Interface contacts:
Residue G11 in chain A contacts residue K16 in chain B (closest heavy-atom distance 3.3 Å).
Residue S31 in chain A interacts with residue V6 in chain B (closest heavy-atom distance 3.4 Å).
Residue S48 in chain A is in contact with residue V6 in chain B (closest heavy-atom distance 2.9 Å).
Residue Q20 in chain A contacts residue V8 in chain B (closest heavy-atom distance 3.7 Å).
Residue V44 in chain A is in contact with residue R10 in chain B (closest heavy-atom distance 3.4 Å).
Residue Q45 in chain A is in contact with residue G9 in chain B (closest heavy-atom distance 3.4 Å).
Residue T21 in chain A interacts with residue G9 in chain B (closest heavy-atom distance 3.2 Å).
Residue T15 in chain A interacts with residue G15 in chain B (closest heavy-atom distance 3.2 Å).
Residue T74 in chain A interacts with residue S4 in chain B (closest heavy-atom distance 2.8 Å).
Residue C27 in chain A is in contact with residue V8 in chain B (closest heavy-atom distance 3.7 Å).
Residue P13 in chain A is in contact with residue K16 in chain B (closest heavy-atom distance 3.6 Å).
Residue R22 in chain A contacts residue V8 in chain B (closest heavy-atom distance 3.4 Å).
Residue T21 in chain A contacts residue V8 in chain B (closest heavy-atom distance 2.9 Å).
Residue E43 in chain A contacts residue L13 in chain B (closest heavy-atom distance 3.0 Å).
Residue I14 in chain A interacts with residue L13 in chain B (closest heavy-atom distance 3.9 Å).
Residue T49 in chain A is in contact with residue V5 in chain B (closest heavy-atom distance 3.6 Å).
Residue I46 in chain A is in contact with residue V8 in chain B (closest heavy-atom distance 2.7 Å).
Residue T15 in chain A is in contact with residue L13 in chain B (closest heavy-atom distance 3.6 Å).
Residue Q19 in chain A contacts residue R10 in chain B (closest heavy-atom distance 2.9 Å).
Residue V44 in chain A interacts with residue I11 in chain B (closest heavy-atom distance 2.8 Å).
Residue T119 in chain A interacts with residue I11 in chain B (closest heavy-atom distance 3.3 Å).
Residue Q45 in chain A is in contact with residue I7 in chain B (closest heavy-atom distance 3.5 Å).
Residue L155 in chain A is in contact with residue L13 in chain B (closest heavy-atom distance 3.7 Å).
Residue I75 in chain A is in contact with residue V5 in chain B (closest heavy-atom distance 3.5 Å).
Residue Q39 in chain A is in contact with residue R10 in chain B (closest heavy-atom distance 2.6 Å).
Residue A76 in chain A contacts residue V5 in chain B (closest heavy-atom distance 2.9 Å).
Residue R120 in chain A contacts residue I11 in chain B (closest heavy-atom distance 3.6 Å).
Residue R22 in chain A is in contact with residue I7 in chain B (closest heavy-atom distance 3.7 Å).
Residue S48 in chain A contacts residue V8 in chain B (closest heavy-atom distance 3.9 Å).
Residue V47 in chain A is in contact with residue V5 in chain B (closest heavy-atom distance 3.1 Å).
Residue S48 in chain A is in contact with residue V5 in chain B (closest heavy-atom distance 3.6 Å).
Residue M10 in chain A is in contact with residue K16 in chain B (closest heavy-atom distance 2.8 Å).
Residue T21 in chain A contacts residue R10 in chain B (closest heavy-atom distance 3.9 Å).
Residue Y17 in chain A is in contact with residue V12 in chain B (closest heavy-atom distance 2.9 Å).
Residue E43 in chain A is in contact with residue V12 in chain B (closest heavy-atom distance 4.0 Å).
Residue G42 in chain A interacts with residue V12 in chain B (closest heavy-atom distance 3.9 Å).
Residue E43 in chain A interacts with residue I11 in chain B (closest heavy-atom distance 3.7 Å).
Residue R73 in chain A contacts residue V5 in chain B (closest heavy-atom distance 3.9 Å).
Residue V47 in chain A interacts with residue V6 in chain B (closest heavy-atom distance 3.7 Å).
Residue R73 in chain A contacts residue G3 in chain B (closest heavy-atom distance 3.2 Å).
Residue P99 in chain A is in contact with residue I7 in chain B (closest heavy-atom distance 3.9 Å).
Residue S31 in chain A interacts with residue S4 in chain B (closest heavy-atom distance 2.9 Å).
Residue I46 in chain A contacts residue G9 in chain B (closest heavy-atom distance 2.8 Å).
Residue S31 in chain A is in contact with residue G3 in chain B (closest heavy-atom distance 3.5 Å).
Residue T30 in chain A interacts with residue V6 in chain B (closest heavy-atom distance 3.5 Å).
Residue C27 in chain A interacts with residue V6 in chain B (closest heavy-atom distance 3.6 Å).
Residue M10 in chain A contacts residue L13 in chain B (closest heavy-atom distance 2.5 Å).
Residue Q45 in chain A is in contact with residue R10 in chain B (closest heavy-atom distance 3.9 Å).
Residue Y17 in chain A interacts with residue R10 in chain B (closest heavy-atom distance 3.9 Å).
Residue T74 in chain A is in contact with residue V5 in chain B (closest heavy-atom distance 2.9 Å).
Residue T74 in chain A is in contact with residue K1 in chain B (closest heavy-atom distance 2.9 Å).
Residue A76 in chain A interacts with residue S4 in chain B (closest heavy-atom distance 3.9 Å).
Residue E43 in chain A is in contact with residue S14 in chain B (closest heavy-atom distance 2.9 Å).
Residue I46 in chain A contacts residue I7 in chain B (closest heavy-atom distance 3.6 Å).
Residue A18 in chain A interacts with residue R10 in chain B (closest heavy-atom distance 3.4 Å).
Residue R73 in chain A contacts residue K2 in chain B (closest heavy-atom distance 3.8 Å).
Residue Q19 in chain A interacts with residue G9 in chain B (closest heavy-atom distance 3.1 Å).
Residue A16 in chain A contacts residue V12 in chain B (closest heavy-atom distance 3.5 Å).
Residue Y17 in chain A is in contact with residue I11 in chain B (closest heavy-atom distance 3.1 Å).
Residue E41 in chain A is in contact with residue R10 in chain B (closest heavy-atom distance 3.1 Å).

Sequence of chain A:
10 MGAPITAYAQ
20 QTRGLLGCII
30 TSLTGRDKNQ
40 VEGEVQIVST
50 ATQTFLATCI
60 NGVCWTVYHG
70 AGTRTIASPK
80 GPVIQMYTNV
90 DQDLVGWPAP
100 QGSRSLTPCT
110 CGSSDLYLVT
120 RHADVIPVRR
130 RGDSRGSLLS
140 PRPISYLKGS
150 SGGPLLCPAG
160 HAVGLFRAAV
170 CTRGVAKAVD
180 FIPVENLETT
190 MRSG

This data describes a binding interaction between two proteins.

Sequence of chain B:
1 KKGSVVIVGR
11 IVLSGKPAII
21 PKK